Sequence of protein 2:
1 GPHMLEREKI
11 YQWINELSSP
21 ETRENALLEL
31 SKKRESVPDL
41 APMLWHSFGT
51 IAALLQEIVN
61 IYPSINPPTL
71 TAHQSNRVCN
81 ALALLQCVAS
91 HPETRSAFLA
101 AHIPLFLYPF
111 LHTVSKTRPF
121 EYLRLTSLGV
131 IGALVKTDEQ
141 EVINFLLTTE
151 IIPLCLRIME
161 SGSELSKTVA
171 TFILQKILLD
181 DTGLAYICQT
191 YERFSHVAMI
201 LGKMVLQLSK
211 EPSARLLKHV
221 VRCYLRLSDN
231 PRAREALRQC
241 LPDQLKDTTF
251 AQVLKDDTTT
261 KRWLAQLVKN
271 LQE

The following describes two proteins that form a bound complex.

Contacts between the two chains:
Residue L125 in protein 2 contacts residue L16 in protein 1 (closest heavy-atom distance 3.6 Å).
Residue Y122 in protein 2 is in contact with residue N8 in protein 1 (closest heavy-atom distance 3.3 Å).
Residue L128 in protein 2 contacts residue M19 in protein 1 (closest heavy-atom distance 5.0 Å).
Residue A133 in protein 2 is in contact with residue M19 in protein 1 (closest heavy-atom distance 4.0 Å).
Residue E121 in protein 2 interacts with residue F9 in protein 1 (closest heavy-atom distance 3.5 Å).
Residue F172 in protein 2 contacts residue V20 in protein 1 (closest heavy-atom distance 3.4 Å).
Residue G132 in protein 2 contacts residue M19 in protein 1 (closest heavy-atom distance 3.6 Å).
Residue L125 in protein 2 is in contact with residue M12 in protein 1 (closest heavy-atom distance 3.4 Å).
Residue Y122 in protein 2 interacts with residue F9 in protein 1 (closest heavy-atom distance 3.9 Å).
Residue R118 in protein 2 interacts with residue F9 in protein 1 (closest heavy-atom distance 3.5 Å).
Residue G129 in protein 2 contacts residue L16 in protein 1 (closest heavy-atom distance 3.9 Å).
Residue N76 in protein 2 is in contact with residue D1 in protein 1 (closest heavy-atom distance 4.1 Å).
Residue R118 in protein 2 interacts with residue K10 in protein 1 (closest heavy-atom distance 4.5 Å).
Residue L125 in protein 2 interacts with residue F9 in protein 1 (closest heavy-atom distance 3.6 Å).
Residue L28 in protein 2 interacts with residue Q4 in protein 1 (closest heavy-atom distance 4.2 Å).
Residue L128 in protein 2 interacts with residue L16 in protein 1 (closest heavy-atom distance 4.9 Å).
Residue L165 in protein 2 is in contact with residue E13 in protein 1 (closest heavy-atom distance 3.7 Å).
Residue H219 in protein 2 interacts with residue E21 in protein 1 (closest heavy-atom distance 3.0 Å).
Residue A72 in protein 2 contacts residue L5 in protein 1 (closest heavy-atom distance 3.7 Å).
Residue K136 in protein 2 contacts residue M19 in protein 1 (closest heavy-atom distance 3.6 Å).
Residue V169 in protein 2 interacts with residue L16 in protein 1 (closest heavy-atom distance 3.9 Å).
Residue L165 in protein 2 contacts residue L16 in protein 1 (closest heavy-atom distance 4.0 Å).
Residue S75 in protein 2 contacts residue L5 in protein 1 (closest heavy-atom distance 4.6 Å).
Residue R215 in protein 2 contacts residue A17 in protein 1 (closest heavy-atom distance 4.0 Å).
Residue Y122 in protein 2 is in contact with residue L5 in protein 1 (closest heavy-atom distance 3.6 Å).
Residue A72 in protein 2 is in contact with residue D1 in protein 1 (closest heavy-atom distance 4.6 Å).
Residue L165 in protein 2 interacts with residue M12 in protein 1 (closest heavy-atom distance 4.9 Å).
Residue N76 in protein 2 interacts with residue Q4 in protein 1 (closest heavy-atom distance 4.2 Å).
Residue V169 in protein 2 contacts residue V20 in protein 1 (closest heavy-atom distance 4.0 Å).
Residue H219 in protein 2 is in contact with residue V20 in protein 1 (closest heavy-atom distance 3.1 Å).
Residue R118 in protein 2 interacts with residue L5 in protein 1 (closest heavy-atom distance 3.7 Å).
Residue P119 in protein 2 contacts residue L5 in protein 1 (closest heavy-atom distance 4.0 Å).
Residue R118 in protein 2 contacts residue D6 in protein 1 (closest heavy-atom distance 2.7 Å).
Residue Q86 in protein 2 interacts with residue M19 in protein 1 (closest heavy-atom distance 4.7 Å).
Residue K136 in protein 2 interacts with residue G22 in protein 1 (closest heavy-atom distance 3.2 Å).
Residue N76 in protein 2 contacts residue L5 in protein 1 (closest heavy-atom distance 3.6 Å).
Residue R215 in protein 2 contacts residue E21 in protein 1 (closest heavy-atom distance 3.7 Å).
Residue G129 in protein 2 is in contact with residue M19 in protein 1 (closest heavy-atom distance 3.6 Å).
Residue T168 in protein 2 is in contact with residue V20 in protein 1 (closest heavy-atom distance 3.7 Å).
Residue K136 in protein 2 contacts residue L18 in protein 1 (closest heavy-atom distance 4.5 Å).
Residue T126 in protein 2 contacts residue M12 in protein 1 (closest heavy-atom distance 3.7 Å).
Residue N76 in protein 2 contacts residue N8 in protein 1 (closest heavy-atom distance 2.9 Å).
Residue G129 in protein 2 is in contact with residue M12 in protein 1 (closest heavy-atom distance 4.6 Å).
Residue Y122 in protein 2 contacts residue M12 in protein 1 (closest heavy-atom distance 3.5 Å).
Residue Q86 in protein 2 interacts with residue H15 in protein 1 (closest heavy-atom distance 3.5 Å).
Residue L125 in protein 2 interacts with residue E13 in protein 1 (closest heavy-atom distance 4.7 Å).
Residue L165 in protein 2 interacts with residue A17 in protein 1 (closest heavy-atom distance 5.0 Å).
Residue K218 in protein 2 is in contact with residue E21 in protein 1 (closest heavy-atom distance 3.1 Å).
Residue F172 in protein 2 contacts residue M19 in protein 1 (closest heavy-atom distance 3.7 Å).
Residue A72 in protein 2 contacts residue D2 in protein 1 (closest heavy-atom distance 4.6 Å).

Sequence of protein 1:
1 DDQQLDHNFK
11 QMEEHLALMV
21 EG